Sequence of chain B:
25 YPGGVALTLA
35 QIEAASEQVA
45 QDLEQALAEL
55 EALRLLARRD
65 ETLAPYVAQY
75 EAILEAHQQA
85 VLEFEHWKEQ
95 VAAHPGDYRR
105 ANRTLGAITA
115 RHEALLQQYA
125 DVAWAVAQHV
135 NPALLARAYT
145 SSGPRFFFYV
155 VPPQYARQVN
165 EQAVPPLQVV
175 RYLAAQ

Sequence of chain A:
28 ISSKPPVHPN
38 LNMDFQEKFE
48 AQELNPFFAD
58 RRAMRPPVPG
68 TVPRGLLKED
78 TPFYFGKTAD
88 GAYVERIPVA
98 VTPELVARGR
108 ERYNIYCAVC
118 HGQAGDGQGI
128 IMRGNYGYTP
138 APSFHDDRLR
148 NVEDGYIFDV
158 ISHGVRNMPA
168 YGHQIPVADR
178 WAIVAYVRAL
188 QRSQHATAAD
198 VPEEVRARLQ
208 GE

These two protein chains interact to form a complex.

Residue-level contacts at the interface:
Residue A175 in chain A contacts residue V154 in chain B (closest heavy-atom distance 3.0 Å).
Residue L73 in chain A interacts with residue F151 in chain B (closest heavy-atom distance 4.0 Å).
Residue G169 in chain A contacts residue Y153 in chain B (closest heavy-atom distance 2.5 Å).
Residue H170 in chain A is in contact with residue Y153 in chain B (closest heavy-atom distance 4.3 Å).
Residue P173 in chain A interacts with residue P156 in chain B (closest heavy-atom distance 3.6 Å).
Residue P173 in chain A interacts with residue F152 in chain B (closest heavy-atom distance 3.9 Å).
Residue P173 in chain A interacts with residue V154 in chain B (closest heavy-atom distance 4.7 Å).
Residue R177 in chain A is in contact with residue Y153 in chain B (closest heavy-atom distance 2.5 Å).
Residue L73 in chain A contacts residue F150 in chain B (closest heavy-atom distance 3.9 Å).
Residue R109 in chain A is in contact with residue Q158 in chain B (closest heavy-atom distance 2.4 Å).
Residue L102 in chain A is in contact with residue Y159 in chain B (closest heavy-atom distance 3.7 Å).
Residue A179 in chain A contacts residue Y159 in chain B (closest heavy-atom distance 3.8 Å).
Residue R109 in chain A interacts with residue Y159 in chain B (closest heavy-atom distance 4.9 Å).
Residue V174 in chain A is in contact with residue V154 in chain B (closest heavy-atom distance 3.9 Å).
Residue R105 in chain A contacts residue Q158 in chain B (closest heavy-atom distance 3.4 Å).
Residue R105 in chain A interacts with residue Q162 in chain B (closest heavy-atom distance 3.0 Å).
Residue P173 in chain A is in contact with residue Y153 in chain B (closest heavy-atom distance 3.2 Å).
Residue Y81 in chain A contacts residue V154 in chain B (closest heavy-atom distance 3.4 Å).
Residue A175 in chain A interacts with residue V155 in chain B (closest heavy-atom distance 4.7 Å).
Residue I172 in chain A contacts residue Y153 in chain B (closest heavy-atom distance 3.8 Å).
Residue Q171 in chain A contacts residue Y153 in chain B (closest heavy-atom distance 4.5 Å).
Residue Y81 in chain A contacts residue F151 in chain B (closest heavy-atom distance 3.6 Å).
Residue D176 in chain A contacts residue P156 in chain B (closest heavy-atom distance 4.3 Å).
Residue R71 in chain A contacts residue F150 in chain B (closest heavy-atom distance 3.0 Å).
Residue R105 in chain A is in contact with residue Y159 in chain B (closest heavy-atom distance 3.6 Å).
Residue F80 in chain A contacts residue V154 in chain B (closest heavy-atom distance 3.9 Å).
Residue D176 in chain A is in contact with residue Y159 in chain B (closest heavy-atom distance 2.0 Å).
Residue V174 in chain A interacts with residue Y153 in chain B (closest heavy-atom distance 2.9 Å).
Residue L73 in chain A interacts with residue V154 in chain B (closest heavy-atom distance 3.9 Å).
Residue A175 in chain A contacts residue Y159 in chain B (closest heavy-atom distance 3.4 Å).
Residue E101 in chain A interacts with residue Q162 in chain B (closest heavy-atom distance 2.8 Å).
Residue A175 in chain A contacts residue P156 in chain B (closest heavy-atom distance 4.4 Å).
Residue G72 in chain A contacts residue F151 in chain B (closest heavy-atom distance 4.1 Å).
Residue G72 in chain A interacts with residue F150 in chain B (closest heavy-atom distance 3.8 Å).
Residue E101 in chain A interacts with residue Q166 in chain B (closest heavy-atom distance 3.3 Å).
Residue F80 in chain A interacts with residue V155 in chain B (closest heavy-atom distance 4.9 Å).